Sequence of chain B:
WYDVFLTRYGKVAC

Residue-level contacts at the interface:
Residue A42 in chain A contacts residue V4 in chain B (closest heavy-atom distance 3.9 Å).
Residue L45 in chain A interacts with residue T7 in chain B (closest heavy-atom distance 3.9 Å).
Residue H95 in chain A interacts with residue V15 in chain B (closest heavy-atom distance 4.9 Å).
Residue A42 in chain A is in contact with residue R8 in chain B (closest heavy-atom distance 2.9 Å).
Residue L45 in chain A is in contact with residue G11 in chain B (closest heavy-atom distance 3.7 Å).
Residue L43 in chain A is in contact with residue T7 in chain B (closest heavy-atom distance 3.3 Å).
Residue V97 in chain A contacts residue V15 in chain B (closest heavy-atom distance 3.7 Å).
Residue E41 in chain A contacts residue R8 in chain B (closest heavy-atom distance 3.5 Å).
Residue E96 in chain A contacts residue V15 in chain B (closest heavy-atom distance 3.9 Å).
Residue L43 in chain A interacts with residue R8 in chain B (closest heavy-atom distance 3.5 Å).
Residue G44 in chain A is in contact with residue R8 in chain B (closest heavy-atom distance 3.9 Å).
Residue G44 in chain A contacts residue T7 in chain B (closest heavy-atom distance 4.8 Å).
Residue L43 in chain A is in contact with residue V4 in chain B (closest heavy-atom distance 4.0 Å).
Residue G44 in chain A contacts residue G11 in chain B (closest heavy-atom distance 3.7 Å).
Residue L43 in chain A interacts with residue Y2 in chain B (closest heavy-atom distance 4.0 Å).
Residue W32 in chain A contacts residue W1 in chain B (closest heavy-atom distance 3.5 Å).
Residue W32 in chain A contacts residue V15 in chain B (closest heavy-atom distance 3.6 Å).
Residue H95 in chain A is in contact with residue K14 in chain B (closest heavy-atom distance 4.8 Å).
Residue P33 in chain A interacts with residue Y2 in chain B (closest heavy-atom distance 3.5 Å).
Residue V97 in chain A contacts residue Y2 in chain B (closest heavy-atom distance 4.7 Å).
Residue D47 in chain A is in contact with residue G11 in chain B (closest heavy-atom distance 4.2 Å).
Residue Y90 in chain A is in contact with residue G11 in chain B (closest heavy-atom distance 3.7 Å).
Residue W32 in chain A contacts residue C17 in chain B (closest heavy-atom distance 3.4 Å).
Residue W32 in chain A is in contact with residue Y2 in chain B (closest heavy-atom distance 3.8 Å).
Residue M100 in chain A interacts with residue V15 in chain B (closest heavy-atom distance 4.7 Å).

Sequence of chain A:
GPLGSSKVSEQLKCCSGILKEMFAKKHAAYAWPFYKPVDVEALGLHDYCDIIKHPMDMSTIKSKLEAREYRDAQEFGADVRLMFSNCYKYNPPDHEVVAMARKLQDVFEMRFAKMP

This data describes a binding interaction between two proteins.